Contacts between the two chains:
Residue Y92 in the first protein contacts residue P6 in the second protein (closest heavy-atom distance 5.0 Å).
Residue S149 in the first protein is in contact with residue D11 in the second protein (closest heavy-atom distance 3.5 Å).
Residue Y148 in the first protein interacts with residue A7 in the second protein (closest heavy-atom distance 4.1 Å).
Residue Y194 in the first protein is in contact with residue D11 in the second protein (closest heavy-atom distance 3.6 Å).
Residue C190 in the first protein contacts residue C2 in the second protein (closest heavy-atom distance 3.8 Å).
Residue V147 in the first protein interacts with residue D11 in the second protein (closest heavy-atom distance 4.8 Å).
Residue Y187 in the first protein contacts residue H5 in the second protein (closest heavy-atom distance 3.3 Å).
Residue C189 in the first protein is in contact with residue C8 in the second protein (closest heavy-atom distance 4.8 Å).
Residue Q185 in the first protein contacts residue H5 in the second protein (closest heavy-atom distance 4.7 Å).
Residue Y194 in the first protein interacts with residue C2 in the second protein (closest heavy-atom distance 4.8 Å).
Residue C190 in the first protein contacts residue I15 in the second protein (closest heavy-atom distance 4.3 Å).
Residue E192 in the first protein contacts residue D11 in the second protein (closest heavy-atom distance 3.9 Å).
Residue P191 in the first protein contacts residue H12 in the second protein (closest heavy-atom distance 4.5 Å).
Residue Y187 in the first protein is in contact with residue G1 in the second protein (closest heavy-atom distance 3.3 Å).
Residue W146 in the first protein is in contact with residue A7 in the second protein (closest heavy-atom distance 3.5 Å).
Residue Y187 in the first protein is in contact with residue C2 in the second protein (closest heavy-atom distance 3.5 Å).
Residue C189 in the first protein contacts residue C2 in the second protein (closest heavy-atom distance 3.5 Å).
Residue E192 in the first protein is in contact with residue H12 in the second protein (closest heavy-atom distance 2.6 Å).
Residue E152 in the first protein is in contact with residue D11 in the second protein (closest heavy-atom distance 4.5 Å).
Residue Y194 in the first protein interacts with residue A7 in the second protein (closest heavy-atom distance 3.4 Å).
Residue C190 in the first protein interacts with residue H12 in the second protein (closest heavy-atom distance 3.2 Å).
Residue Y187 in the first protein interacts with residue C8 in the second protein (closest heavy-atom distance 4.3 Å).
Residue V147 in the first protein interacts with residue A7 in the second protein (closest heavy-atom distance 3.9 Å).
Residue C189 in the first protein interacts with residue I15 in the second protein (closest heavy-atom distance 3.7 Å).
Residue V147 in the first protein contacts residue V10 in the second protein (closest heavy-atom distance 4.3 Å).
Residue S145 in the first protein interacts with residue A7 in the second protein (closest heavy-atom distance 4.0 Å).
Residue C190 in the first protein contacts residue C8 in the second protein (closest heavy-atom distance 4.4 Å).
Residue W146 in the first protein contacts residue P6 in the second protein (closest heavy-atom distance 3.3 Å).
Residue Y194 in the first protein interacts with residue H12 in the second protein (closest heavy-atom distance 3.9 Å).
Residue Y92 in the first protein interacts with residue A7 in the second protein (closest heavy-atom distance 4.6 Å).
Residue S149 in the first protein interacts with residue A7 in the second protein (closest heavy-atom distance 4.9 Å).
Residue Y194 in the first protein interacts with residue C8 in the second protein (closest heavy-atom distance 3.2 Å).

Sequence of the second protein:
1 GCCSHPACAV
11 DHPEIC

Sequence of the first protein:
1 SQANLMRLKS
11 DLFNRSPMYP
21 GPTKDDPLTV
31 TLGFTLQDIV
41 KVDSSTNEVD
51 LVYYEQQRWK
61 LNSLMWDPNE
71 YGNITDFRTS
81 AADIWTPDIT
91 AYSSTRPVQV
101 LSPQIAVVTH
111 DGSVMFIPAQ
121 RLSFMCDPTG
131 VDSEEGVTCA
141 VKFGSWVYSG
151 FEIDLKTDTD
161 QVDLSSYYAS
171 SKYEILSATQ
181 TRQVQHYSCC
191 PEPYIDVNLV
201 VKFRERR

The following describes two proteins that form a bound complex.